The following describes two proteins that form a bound complex.

Residue-level contacts at the interface:
Residue S11 in the first protein interacts with residue Q7 in the second protein (closest heavy-atom distance 3.9 Å).
Residue W14 in the first protein is in contact with residue P4 in the second protein (closest heavy-atom distance 4.1 Å).
Residue E5 in the first protein contacts residue V9 in the second protein (closest heavy-atom distance 4.4 Å).
Residue Q101 in the first protein is in contact with residue A5 in the second protein (closest heavy-atom distance 3.3 Å).
Residue W14 in the first protein interacts with residue G2 in the second protein (closest heavy-atom distance 4.2 Å).
Residue S11 in the first protein is in contact with residue I6 in the second protein (closest heavy-atom distance 3.6 Å).
Residue V106 in the first protein is in contact with residue C1 in the second protein (closest heavy-atom distance 3.8 Å).
Residue V8 in the first protein interacts with residue V9 in the second protein (closest heavy-atom distance 3.1 Å).
Residue V8 in the first protein contacts residue Q7 in the second protein (closest heavy-atom distance 4.3 Å).
Residue S11 in the first protein contacts residue P8 in the second protein (closest heavy-atom distance 3.6 Å).
Residue A105 in the first protein interacts with residue V3 in the second protein (closest heavy-atom distance 5.0 Å).
Residue S104 in the first protein is in contact with residue P4 in the second protein (closest heavy-atom distance 4.8 Å).
Residue W14 in the first protein is in contact with residue V3 in the second protein (closest heavy-atom distance 4.8 Å).
Residue C107 in the first protein interacts with residue C1 in the second protein (closest heavy-atom distance 2.0 Å).
Residue S104 in the first protein interacts with residue V3 in the second protein (closest heavy-atom distance 4.8 Å).
Residue V106 in the first protein interacts with residue G2 in the second protein (closest heavy-atom distance 4.1 Å).
Residue T102 in the first protein is in contact with residue I6 in the second protein (closest heavy-atom distance 4.1 Å).
Residue A105 in the first protein contacts residue C1 in the second protein (closest heavy-atom distance 3.6 Å).
Residue L108 in the first protein contacts residue C1 in the second protein (closest heavy-atom distance 4.8 Å).
Residue P13 in the first protein contacts residue P4 in the second protein (closest heavy-atom distance 3.6 Å).
Residue G10 in the first protein is in contact with residue I6 in the second protein (closest heavy-atom distance 4.0 Å).
Residue V122 in the first protein contacts residue L10 in the second protein (closest heavy-atom distance 5.0 Å).
Residue Q101 in the first protein is in contact with residue I6 in the second protein (closest heavy-atom distance 4.2 Å).
Residue V8 in the first protein is in contact with residue I6 in the second protein (closest heavy-atom distance 4.0 Å).
Residue S11 in the first protein interacts with residue P4 in the second protein (closest heavy-atom distance 3.6 Å).
Residue P9 in the first protein is in contact with residue I6 in the second protein (closest heavy-atom distance 3.5 Å).
Residue A105 in the first protein interacts with residue G2 in the second protein (closest heavy-atom distance 2.8 Å).
Residue C107 in the first protein is in contact with residue G2 in the second protein (closest heavy-atom distance 3.5 Å).
Residue E5 in the first protein interacts with residue L10 in the second protein (closest heavy-atom distance 4.3 Å).
Residue W12 in the first protein interacts with residue P8 in the second protein (closest heavy-atom distance 3.2 Å).

Sequence of the first protein:
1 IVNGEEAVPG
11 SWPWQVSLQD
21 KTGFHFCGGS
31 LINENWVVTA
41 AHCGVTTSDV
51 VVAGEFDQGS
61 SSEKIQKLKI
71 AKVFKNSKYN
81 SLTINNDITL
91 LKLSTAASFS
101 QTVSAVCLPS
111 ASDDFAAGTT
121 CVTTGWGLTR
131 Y

Sequence of the second protein:
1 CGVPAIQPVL